Sequence of the first protein:
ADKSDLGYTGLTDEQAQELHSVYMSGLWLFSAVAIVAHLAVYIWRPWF

Residue-level contacts at the interface:
Residue D6 in the second protein interacts with residue L12 in the first protein (closest heavy-atom distance 3.9 Å).
Residue D3 in the second protein interacts with residue A2 in the first protein (closest heavy-atom distance 2.7 Å).
Residue S5 in the second protein is in contact with residue T10 in the first protein (closest heavy-atom distance 4.0 Å).
Residue D6 in the second protein interacts with residue E15 in the first protein (closest heavy-atom distance 3.1 Å).
Residue L7 in the second protein interacts with residue E19 in the first protein (closest heavy-atom distance 4.1 Å).
Residue L7 in the second protein contacts residue Q18 in the first protein (closest heavy-atom distance 4.9 Å).

This data describes a binding interaction between two proteins.

Sequence of the second protein:
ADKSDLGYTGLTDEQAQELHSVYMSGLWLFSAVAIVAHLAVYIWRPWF